Sequence of the second protein:
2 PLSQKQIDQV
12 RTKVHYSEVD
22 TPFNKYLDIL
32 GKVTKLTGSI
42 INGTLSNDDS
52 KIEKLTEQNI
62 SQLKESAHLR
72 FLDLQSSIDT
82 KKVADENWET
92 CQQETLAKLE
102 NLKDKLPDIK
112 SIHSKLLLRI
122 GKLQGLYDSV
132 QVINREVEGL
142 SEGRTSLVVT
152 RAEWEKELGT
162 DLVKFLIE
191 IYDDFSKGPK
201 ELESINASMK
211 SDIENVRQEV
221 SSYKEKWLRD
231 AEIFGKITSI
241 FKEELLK

Sequence of the first protein:
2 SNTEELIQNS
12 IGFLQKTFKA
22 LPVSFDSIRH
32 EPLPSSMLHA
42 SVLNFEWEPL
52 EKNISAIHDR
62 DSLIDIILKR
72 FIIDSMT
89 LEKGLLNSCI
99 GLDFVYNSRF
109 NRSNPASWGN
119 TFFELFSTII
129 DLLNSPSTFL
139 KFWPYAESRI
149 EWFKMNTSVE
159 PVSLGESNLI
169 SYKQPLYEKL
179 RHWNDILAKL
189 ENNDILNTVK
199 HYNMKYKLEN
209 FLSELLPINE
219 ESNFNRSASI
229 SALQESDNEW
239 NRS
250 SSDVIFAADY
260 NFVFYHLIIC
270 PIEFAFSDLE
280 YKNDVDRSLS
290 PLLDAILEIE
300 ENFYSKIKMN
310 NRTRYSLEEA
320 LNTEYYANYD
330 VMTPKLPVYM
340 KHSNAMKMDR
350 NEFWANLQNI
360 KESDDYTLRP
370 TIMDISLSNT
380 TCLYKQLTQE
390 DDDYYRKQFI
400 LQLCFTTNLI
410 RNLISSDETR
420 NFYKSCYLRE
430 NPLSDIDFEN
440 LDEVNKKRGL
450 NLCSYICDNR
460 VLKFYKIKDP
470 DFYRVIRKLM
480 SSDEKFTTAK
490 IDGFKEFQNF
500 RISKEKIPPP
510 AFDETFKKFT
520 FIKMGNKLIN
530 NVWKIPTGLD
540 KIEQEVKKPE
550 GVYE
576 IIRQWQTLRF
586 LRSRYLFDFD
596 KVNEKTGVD

Interface contacts:
Residue D364 in the first protein is in contact with residue K106 in the second protein (closest heavy-atom distance 4.3 Å).
Residue N191 in the first protein interacts with residue Q93 in the second protein (closest heavy-atom distance 3.7 Å).
Residue H199 in the first protein is in contact with residue C92 in the second protein (closest heavy-atom distance 4.1 Å).
Residue S63 in the first protein contacts residue L70 in the second protein (closest heavy-atom distance 4.1 Å).
Residue K70 in the first protein interacts with residue D74 in the second protein (closest heavy-atom distance 3.3 Å).
Residue I74 in the first protein contacts residue S77 in the second protein (closest heavy-atom distance 3.8 Å).
Residue Y365 in the first protein contacts residue D109 in the second protein (closest heavy-atom distance 3.4 Å).
Residue F352 in the first protein interacts with residue R120 in the second protein (closest heavy-atom distance 4.2 Å).
Residue L130 in the first protein interacts with residue N88 in the second protein (closest heavy-atom distance 3.9 Å).
Residue L188 in the first protein interacts with residue W89 in the second protein (closest heavy-atom distance 3.8 Å).
Residue D129 in the first protein interacts with residue T81 in the second protein (closest heavy-atom distance 3.9 Å).
Residue I8 in the first protein contacts residue L73 in the second protein (closest heavy-atom distance 3.6 Å).
Residue N132 in the first protein is in contact with residue N88 in the second protein (closest heavy-atom distance 4.2 Å).
Residue Y338 in the first protein contacts residue Y128 in the second protein (closest heavy-atom distance 3.8 Å).
Residue I67 in the first protein contacts residue L73 in the second protein (closest heavy-atom distance 4.3 Å).
Residue H59 in the first protein contacts residue S62 in the second protein (closest heavy-atom distance 2.8 Å).
Residue L432 in the first protein interacts with residue L3 in the second protein (closest heavy-atom distance 3.9 Å).
Residue R71 in the first protein interacts with residue S77 in the second protein (closest heavy-atom distance 3.2 Å).
Residue L432 in the first protein interacts with residue Q5 in the second protein (closest heavy-atom distance 3.7 Å).
Residue I67 in the first protein interacts with residue D74 in the second protein (closest heavy-atom distance 4.2 Å).
Residue D348 in the first protein is in contact with residue R120 in the second protein (closest heavy-atom distance 2.7 Å).
Residue P431 in the first protein is in contact with residue I8 in the second protein (closest heavy-atom distance 3.6 Å).
Residue A319 in the first protein interacts with residue S142 in the second protein (closest heavy-atom distance 4.3 Å).
Residue D363 in the first protein contacts residue K99 in the second protein (closest heavy-atom distance 4.0 Å).
Residue I359 in the first protein is in contact with residue I110 in the second protein (closest heavy-atom distance 3.6 Å).
Residue K70 in the first protein interacts with residue S78 in the second protein (closest heavy-atom distance 4.2 Å).
Residue Y175 in the first protein is in contact with residue V20 in the second protein (closest heavy-atom distance 4.2 Å).
Residue N355 in the first protein is in contact with residue K116 in the second protein (closest heavy-atom distance 4.2 Å).
Residue L316 in the first protein interacts with residue E139 in the second protein (closest heavy-atom distance 3.7 Å).
Residue L316 in the first protein interacts with residue V138 in the second protein (closest heavy-atom distance 4.3 Å).
Residue E176 in the first protein interacts with residue T22 in the second protein (closest heavy-atom distance 3.8 Å).
Residue F352 in the first protein interacts with residue L117 in the second protein (closest heavy-atom distance 3.5 Å).
Residue R71 in the first protein is in contact with residue L73 in the second protein (closest heavy-atom distance 4.0 Å).
Residue I67 in the first protein contacts residue L70 in the second protein (closest heavy-atom distance 3.7 Å).
Residue E176 in the first protein interacts with residue V20 in the second protein (closest heavy-atom distance 3.8 Å).
Residue I359 in the first protein interacts with residue I113 in the second protein (closest heavy-atom distance 4.2 Å).
Residue L320 in the first protein contacts residue V138 in the second protein (closest heavy-atom distance 3.6 Å).
Residue R179 in the first protein interacts with residue V20 in the second protein (closest heavy-atom distance 3.4 Å).
Residue D129 in the first protein interacts with residue A85 in the second protein (closest heavy-atom distance 3.8 Å).
Residue L194 in the first protein is in contact with residue L100 in the second protein (closest heavy-atom distance 3.9 Å).
Residue K70 in the first protein is in contact with residue S77 in the second protein (closest heavy-atom distance 3.2 Å).
Residue Y338 in the first protein contacts residue V131 in the second protein (closest heavy-atom distance 3.8 Å).
Residue T196 in the first protein is in contact with residue T96 in the second protein (closest heavy-atom distance 4.1 Å).
Residue Y365 in the first protein contacts residue I110 in the second protein (closest heavy-atom distance 3.4 Å).
Residue H59 in the first protein contacts residue Q63 in the second protein (closest heavy-atom distance 4.1 Å).
Residue D60 in the first protein contacts residue L70 in the second protein (closest heavy-atom distance 4.2 Å).
Residue N355 in the first protein contacts residue I113 in the second protein (closest heavy-atom distance 3.5 Å).
Residue R179 in the first protein interacts with residue S18 in the second protein (closest heavy-atom distance 3.1 Å).
Residue L64 in the first protein contacts residue L70 in the second protein (closest heavy-atom distance 4.2 Å).
Residue T4 in the first protein interacts with residue H69 in the second protein (closest heavy-atom distance 3.6 Å).
Residue Y338 in the first protein contacts residue L127 in the second protein (closest heavy-atom distance 3.6 Å).
Residue N430 in the first protein interacts with residue R12 in the second protein (closest heavy-atom distance 4.0 Å).
Residue L194 in the first protein interacts with residue T96 in the second protein (closest heavy-atom distance 3.8 Å).
Residue L367 in the first protein interacts with residue T96 in the second protein (closest heavy-atom distance 4.2 Å).
Residue W238 in the first protein is in contact with residue L100 in the second protein (closest heavy-atom distance 4.1 Å).
Residue I74 in the first protein contacts residue T81 in the second protein (closest heavy-atom distance 3.3 Å).
Residue Y365 in the first protein interacts with residue K106 in the second protein (closest heavy-atom distance 3.0 Å).
Residue L130 in the first protein contacts residue V84 in the second protein (closest heavy-atom distance 3.7 Å).
Residue E429 in the first protein contacts residue R12 in the second protein (closest heavy-atom distance 3.3 Å).
Residue N191 in the first protein interacts with residue W89 in the second protein (closest heavy-atom distance 3.5 Å).

The following describes two proteins that form a bound complex.